This data describes a binding interaction between two proteins.

Sequence of protein 2:
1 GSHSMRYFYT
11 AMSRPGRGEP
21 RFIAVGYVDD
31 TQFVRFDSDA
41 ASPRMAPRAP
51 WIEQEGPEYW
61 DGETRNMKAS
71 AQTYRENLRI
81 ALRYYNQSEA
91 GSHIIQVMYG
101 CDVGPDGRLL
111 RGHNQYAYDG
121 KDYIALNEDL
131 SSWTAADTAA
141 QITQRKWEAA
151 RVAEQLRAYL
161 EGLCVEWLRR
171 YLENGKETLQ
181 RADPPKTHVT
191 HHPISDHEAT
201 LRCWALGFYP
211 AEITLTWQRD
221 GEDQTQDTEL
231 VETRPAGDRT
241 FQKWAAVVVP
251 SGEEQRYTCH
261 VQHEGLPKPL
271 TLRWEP

Sequence of protein 1:
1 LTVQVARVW

Interface contacts:
Residue A81 in protein 2 interacts with residue W9 in protein 1 (closest heavy-atom distance 4.2 Å).
Residue G62 in protein 2 interacts with residue Q4 in protein 1 (closest heavy-atom distance 4.4 Å).
Residue Y99 in protein 2 contacts residue T2 in protein 1 (closest heavy-atom distance 3.3 Å).
Residue I142 in protein 2 interacts with residue W9 in protein 1 (closest heavy-atom distance 4.7 Å).
Residue M5 in protein 2 interacts with residue L1 in protein 1 (closest heavy-atom distance 3.8 Å).
Residue E76 in protein 2 interacts with residue V8 in protein 1 (closest heavy-atom distance 3.7 Å).
Residue W147 in protein 2 is in contact with residue R7 in protein 1 (closest heavy-atom distance 3.6 Å).
Residue E63 in protein 2 contacts residue T2 in protein 1 (closest heavy-atom distance 2.7 Å).
Residue N77 in protein 2 is in contact with residue V8 in protein 1 (closest heavy-atom distance 3.4 Å).
Residue W147 in protein 2 contacts residue W9 in protein 1 (closest heavy-atom distance 3.7 Å).
Residue A117 in protein 2 interacts with residue W9 in protein 1 (closest heavy-atom distance 4.0 Å).
Residue L163 in protein 2 is in contact with residue L1 in protein 1 (closest heavy-atom distance 4.5 Å).
Residue Q155 in protein 2 interacts with residue V5 in protein 1 (closest heavy-atom distance 4.5 Å).
Residue E63 in protein 2 is in contact with residue L1 in protein 1 (closest heavy-atom distance 3.2 Å).
Residue Y118 in protein 2 interacts with residue W9 in protein 1 (closest heavy-atom distance 4.2 Å).
Residue S70 in protein 2 interacts with residue A6 in protein 1 (closest heavy-atom distance 4.0 Å).
Residue W147 in protein 2 contacts residue V8 in protein 1 (closest heavy-atom distance 2.9 Å).
Residue T73 in protein 2 contacts residue A6 in protein 1 (closest heavy-atom distance 3.6 Å).
Residue I95 in protein 2 contacts residue W9 in protein 1 (closest heavy-atom distance 3.6 Å).
Residue Y7 in protein 2 contacts residue T2 in protein 1 (closest heavy-atom distance 3.4 Å).
Residue N66 in protein 2 contacts residue Q4 in protein 1 (closest heavy-atom distance 2.8 Å).
Residue Y9 in protein 2 interacts with residue T2 in protein 1 (closest heavy-atom distance 3.8 Å).
Residue Y74 in protein 2 interacts with residue A6 in protein 1 (closest heavy-atom distance 3.7 Å).
Residue Q155 in protein 2 is in contact with residue R7 in protein 1 (closest heavy-atom distance 2.3 Å).
Residue N77 in protein 2 contacts residue R7 in protein 1 (closest heavy-atom distance 3.0 Å).
Residue Y84 in protein 2 interacts with residue W9 in protein 1 (closest heavy-atom distance 2.7 Å).
Residue N66 in protein 2 interacts with residue T2 in protein 1 (closest heavy-atom distance 2.8 Å).
Residue I80 in protein 2 contacts residue W9 in protein 1 (closest heavy-atom distance 3.6 Å).
Residue I80 in protein 2 interacts with residue V8 in protein 1 (closest heavy-atom distance 3.5 Å).
Residue Y99 in protein 2 interacts with residue V3 in protein 1 (closest heavy-atom distance 3.1 Å).
Residue N77 in protein 2 interacts with residue W9 in protein 1 (closest heavy-atom distance 2.8 Å).
Residue Y159 in protein 2 contacts residue T2 in protein 1 (closest heavy-atom distance 3.8 Å).
Residue W167 in protein 2 contacts residue L1 in protein 1 (closest heavy-atom distance 3.4 Å).
Residue K146 in protein 2 is in contact with residue V8 in protein 1 (closest heavy-atom distance 4.3 Å).
Residue N66 in protein 2 is in contact with residue V3 in protein 1 (closest heavy-atom distance 2.8 Å).
Residue Y7 in protein 2 is in contact with residue L1 in protein 1 (closest heavy-atom distance 2.8 Å).
Residue Y159 in protein 2 interacts with residue V3 in protein 1 (closest heavy-atom distance 3.7 Å).
Residue Y9 in protein 2 interacts with residue V3 in protein 1 (closest heavy-atom distance 4.5 Å).
Residue T73 in protein 2 contacts residue V8 in protein 1 (closest heavy-atom distance 4.2 Å).
Residue T143 in protein 2 is in contact with residue V8 in protein 1 (closest heavy-atom distance 4.9 Å).
Residue F33 in protein 2 contacts residue L1 in protein 1 (closest heavy-atom distance 4.8 Å).
Residue Y59 in protein 2 contacts residue L1 in protein 1 (closest heavy-atom distance 3.7 Å).
Residue S70 in protein 2 contacts residue V3 in protein 1 (closest heavy-atom distance 4.9 Å).
Residue Y123 in protein 2 is in contact with residue W9 in protein 1 (closest heavy-atom distance 3.5 Å).
Residue M67 in protein 2 is in contact with residue T2 in protein 1 (closest heavy-atom distance 3.6 Å).
Residue Y159 in protein 2 contacts residue L1 in protein 1 (closest heavy-atom distance 2.6 Å).
Residue T143 in protein 2 interacts with residue W9 in protein 1 (closest heavy-atom distance 2.7 Å).
Residue M45 in protein 2 is in contact with residue T2 in protein 1 (closest heavy-atom distance 3.8 Å).
Residue T73 in protein 2 contacts residue R7 in protein 1 (closest heavy-atom distance 3.6 Å).
Residue Y171 in protein 2 is in contact with residue L1 in protein 1 (closest heavy-atom distance 2.8 Å).
Residue V152 in protein 2 is in contact with residue R7 in protein 1 (closest heavy-atom distance 3.5 Å).
Residue N66 in protein 2 contacts residue V5 in protein 1 (closest heavy-atom distance 4.2 Å).
Residue Y116 in protein 2 contacts residue W9 in protein 1 (closest heavy-atom distance 4.1 Å).
Residue E63 in protein 2 interacts with residue Q4 in protein 1 (closest heavy-atom distance 4.4 Å).
Residue K146 in protein 2 is in contact with residue W9 in protein 1 (closest heavy-atom distance 2.7 Å).
Residue Y74 in protein 2 contacts residue W9 in protein 1 (closest heavy-atom distance 4.6 Å).
Residue L156 in protein 2 interacts with residue V3 in protein 1 (closest heavy-atom distance 4.2 Å).